Sequence of protein 2:
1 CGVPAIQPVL

Contacts between the two chains:
Residue S104 in protein 1 interacts with residue V3 in protein 2 (closest heavy-atom distance 4.9 Å).
Residue W14 in protein 1 contacts residue P4 in protein 2 (closest heavy-atom distance 3.7 Å).
Residue E5 in protein 1 interacts with residue V9 in protein 2 (closest heavy-atom distance 4.2 Å).
Residue G10 in protein 1 contacts residue I6 in protein 2 (closest heavy-atom distance 4.0 Å).
Residue A105 in protein 1 interacts with residue C1 in protein 2 (closest heavy-atom distance 3.5 Å).
Residue L108 in protein 1 is in contact with residue C1 in protein 2 (closest heavy-atom distance 4.9 Å).
Residue T102 in protein 1 interacts with residue I6 in protein 2 (closest heavy-atom distance 3.9 Å).
Residue P9 in protein 1 interacts with residue I6 in protein 2 (closest heavy-atom distance 3.8 Å).
Residue A105 in protein 1 interacts with residue G2 in protein 2 (closest heavy-atom distance 2.8 Å).
Residue A105 in protein 1 contacts residue V3 in protein 2 (closest heavy-atom distance 4.9 Å).
Residue S104 in protein 1 contacts residue P4 in protein 2 (closest heavy-atom distance 4.9 Å).
Residue V8 in protein 1 is in contact with residue P8 in protein 2 (closest heavy-atom distance 4.9 Å).
Residue W14 in protein 1 contacts residue V3 in protein 2 (closest heavy-atom distance 4.5 Å).
Residue V8 in protein 1 interacts with residue V9 in protein 2 (closest heavy-atom distance 3.9 Å).
Residue W12 in protein 1 interacts with residue L10 in protein 2 (closest heavy-atom distance 3.7 Å).
Residue C107 in protein 1 contacts residue G2 in protein 2 (closest heavy-atom distance 3.4 Å).
Residue C107 in protein 1 interacts with residue C1 in protein 2 (closest heavy-atom distance 2.0 Å).
Residue S11 in protein 1 is in contact with residue P4 in protein 2 (closest heavy-atom distance 3.7 Å).
Residue W14 in protein 1 is in contact with residue G2 in protein 2 (closest heavy-atom distance 3.9 Å).
Residue E5 in protein 1 contacts residue L10 in protein 2 (closest heavy-atom distance 3.9 Å).
Residue Q101 in protein 1 contacts residue I6 in protein 2 (closest heavy-atom distance 4.3 Å).
Residue V122 in protein 1 is in contact with residue L10 in protein 2 (closest heavy-atom distance 4.1 Å).
Residue P13 in protein 1 is in contact with residue P4 in protein 2 (closest heavy-atom distance 3.8 Å).
Residue S11 in protein 1 contacts residue I6 in protein 2 (closest heavy-atom distance 3.3 Å).
Residue V8 in protein 1 contacts residue I6 in protein 2 (closest heavy-atom distance 4.0 Å).
Residue V106 in protein 1 contacts residue C1 in protein 2 (closest heavy-atom distance 3.8 Å).
Residue V106 in protein 1 interacts with residue G2 in protein 2 (closest heavy-atom distance 4.1 Å).
Residue V8 in protein 1 contacts residue Q7 in protein 2 (closest heavy-atom distance 4.4 Å).
Residue W12 in protein 1 contacts residue P8 in protein 2 (closest heavy-atom distance 3.5 Å).
Residue S11 in protein 1 interacts with residue Q7 in protein 2 (closest heavy-atom distance 4.0 Å).
Residue S11 in protein 1 is in contact with residue P8 in protein 2 (closest heavy-atom distance 3.5 Å).
Residue Q101 in protein 1 contacts residue A5 in protein 2 (closest heavy-atom distance 3.6 Å).

This data describes a binding interaction between two proteins.

Sequence of protein 1:
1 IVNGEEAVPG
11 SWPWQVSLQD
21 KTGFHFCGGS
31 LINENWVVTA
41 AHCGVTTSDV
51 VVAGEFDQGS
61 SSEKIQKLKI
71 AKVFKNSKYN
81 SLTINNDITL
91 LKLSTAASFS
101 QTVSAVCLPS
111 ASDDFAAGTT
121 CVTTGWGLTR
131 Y